Interface contacts:
Residue F167 in the first protein contacts residue E22 in the second protein (closest heavy-atom distance 3.8 Å).
Residue F167 in the first protein contacts residue G21 in the second protein (closest heavy-atom distance 3.7 Å).
Residue F103 in the first protein is in contact with residue G30 in the second protein (closest heavy-atom distance 3.0 Å).
Residue F200 in the first protein contacts residue L20 in the second protein (closest heavy-atom distance 3.7 Å).
Residue P353 in the first protein contacts residue G19 in the second protein (closest heavy-atom distance 3.8 Å).
Residue L290 in the first protein is in contact with residue D18 in the second protein (closest heavy-atom distance 3.6 Å).
Residue T351 in the first protein is in contact with residue L20 in the second protein (closest heavy-atom distance 4.0 Å).
Residue D287 in the first protein contacts residue K17 in the second protein (closest heavy-atom distance 3.0 Å).
Residue Q102 in the first protein contacts residue L28 in the second protein (closest heavy-atom distance 4.0 Å).
Residue L235 in the first protein interacts with residue L20 in the second protein (closest heavy-atom distance 3.6 Å).
Residue R197 in the first protein interacts with residue Y23 in the second protein (closest heavy-atom distance 2.7 Å).
Residue E61 in the first protein is in contact with residue F31 in the second protein (closest heavy-atom distance 3.3 Å).
Residue H201 in the first protein interacts with residue L20 in the second protein (closest heavy-atom distance 2.8 Å).
Residue G352 in the first protein is in contact with residue D18 in the second protein (closest heavy-atom distance 3.7 Å).
Residue L136 in the first protein contacts residue Y23 in the second protein (closest heavy-atom distance 4.0 Å).
Residue I429 in the first protein is in contact with residue C16 in the second protein (closest heavy-atom distance 3.5 Å).
Residue L137 in the first protein contacts residue Y23 in the second protein (closest heavy-atom distance 4.1 Å).
Residue Q303 in the first protein interacts with residue K15 in the second protein (closest heavy-atom distance 3.0 Å).
Residue P353 in the first protein contacts residue L20 in the second protein (closest heavy-atom distance 3.6 Å).
Residue G105 in the first protein interacts with residue L28 in the second protein (closest heavy-atom distance 3.3 Å).
Residue K337 in the first protein is in contact with residue D18 in the second protein (closest heavy-atom distance 2.9 Å).
Residue A428 in the first protein is in contact with residue C25 in the second protein (closest heavy-atom distance 4.0 Å).
Residue F103 in the first protein interacts with residue L28 in the second protein (closest heavy-atom distance 4.1 Å).
Residue R359 in the first protein contacts residue K17 in the second protein (closest heavy-atom distance 3.8 Å).
Residue H350 in the first protein interacts with residue D18 in the second protein (closest heavy-atom distance 3.4 Å).
Residue N66 in the first protein contacts residue F31 in the second protein (closest heavy-atom distance 2.9 Å).
Residue P353 in the first protein interacts with residue C16 in the second protein (closest heavy-atom distance 4.0 Å).
Residue Q298 in the first protein interacts with residue D18 in the second protein (closest heavy-atom distance 3.2 Å).
Residue H164 in the first protein contacts residue Y23 in the second protein (closest heavy-atom distance 2.9 Å).
Residue F167 in the first protein is in contact with residue Y23 in the second protein (closest heavy-atom distance 3.5 Å).
Residue E288 in the first protein contacts residue C16 in the second protein (closest heavy-atom distance 3.9 Å).
Residue N66 in the first protein interacts with residue G30 in the second protein (closest heavy-atom distance 3.6 Å).
Residue H201 in the first protein interacts with residue G21 in the second protein (closest heavy-atom distance 4.0 Å).
Residue Y236 in the first protein contacts residue T24 in the second protein (closest heavy-atom distance 3.3 Å).
Residue E288 in the first protein is in contact with residue G19 in the second protein (closest heavy-atom distance 2.9 Å).
Residue V133 in the first protein contacts residue Y23 in the second protein (closest heavy-atom distance 4.0 Å).
Residue L104 in the first protein is in contact with residue E29 in the second protein (closest heavy-atom distance 3.9 Å).
Residue E288 in the first protein contacts residue D18 in the second protein (closest heavy-atom distance 2.8 Å).
Residue I429 in the first protein contacts residue C25 in the second protein (closest heavy-atom distance 4.0 Å).
Residue A428 in the first protein contacts residue T26 in the second protein (closest heavy-atom distance 3.7 Å).
Residue L104 in the first protein interacts with residue G30 in the second protein (closest heavy-atom distance 4.0 Å).
Residue N66 in the first protein interacts with residue E29 in the second protein (closest heavy-atom distance 2.6 Å).
Residue S65 in the first protein contacts residue F31 in the second protein (closest heavy-atom distance 3.6 Å).
Residue R359 in the first protein contacts residue D18 in the second protein (closest heavy-atom distance 2.7 Å).
Residue L104 in the first protein interacts with residue L28 in the second protein (closest heavy-atom distance 3.3 Å).
Residue Q304 in the first protein is in contact with residue K15 in the second protein (closest heavy-atom distance 3.4 Å).
Residue A60 in the first protein is in contact with residue F31 in the second protein (closest heavy-atom distance 3.7 Å).
Residue L137 in the first protein is in contact with residue T24 in the second protein (closest heavy-atom distance 3.8 Å).
Residue E288 in the first protein contacts residue K17 in the second protein (closest heavy-atom distance 3.1 Å).
Residue Y236 in the first protein interacts with residue L20 in the second protein (closest heavy-atom distance 4.0 Å).
Residue R357 in the first protein interacts with residue K17 in the second protein (closest heavy-atom distance 2.9 Å).
Residue Y236 in the first protein is in contact with residue C25 in the second protein (closest heavy-atom distance 2.8 Å).
Residue Y236 in the first protein contacts residue T26 in the second protein (closest heavy-atom distance 3.8 Å).
Residue T351 in the first protein is in contact with residue G19 in the second protein (closest heavy-atom distance 3.7 Å).
Residue F103 in the first protein interacts with residue F31 in the second protein (closest heavy-atom distance 3.7 Å).
Residue E288 in the first protein is in contact with residue K15 in the second protein (closest heavy-atom distance 4.0 Å).
Residue T351 in the first protein contacts residue D18 in the second protein (closest heavy-atom distance 3.8 Å).
Residue R64 in the first protein interacts with residue F31 in the second protein (closest heavy-atom distance 3.2 Å).
Residue Q335 in the first protein contacts residue K17 in the second protein (closest heavy-atom distance 3.6 Å).
Residue I429 in the first protein interacts with residue T26 in the second protein (closest heavy-atom distance 3.5 Å).

Sequence of the second protein:
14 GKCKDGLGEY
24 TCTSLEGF

These two protein chains interact to form a complex.

Sequence of the first protein:
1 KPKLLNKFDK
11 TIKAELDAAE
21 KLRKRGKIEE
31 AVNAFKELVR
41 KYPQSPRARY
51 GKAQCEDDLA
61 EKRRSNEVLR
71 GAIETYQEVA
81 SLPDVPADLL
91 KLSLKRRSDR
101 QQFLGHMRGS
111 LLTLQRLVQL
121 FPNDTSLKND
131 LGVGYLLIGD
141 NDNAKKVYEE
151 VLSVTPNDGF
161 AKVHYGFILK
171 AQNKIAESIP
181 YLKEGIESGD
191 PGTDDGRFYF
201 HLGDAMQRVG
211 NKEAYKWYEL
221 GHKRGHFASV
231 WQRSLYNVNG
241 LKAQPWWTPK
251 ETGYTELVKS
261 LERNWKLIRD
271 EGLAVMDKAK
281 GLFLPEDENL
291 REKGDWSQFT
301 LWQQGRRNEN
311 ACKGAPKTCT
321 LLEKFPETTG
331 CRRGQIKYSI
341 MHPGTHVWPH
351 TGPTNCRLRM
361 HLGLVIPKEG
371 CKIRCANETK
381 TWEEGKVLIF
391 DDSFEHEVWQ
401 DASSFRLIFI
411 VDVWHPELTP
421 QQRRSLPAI